Sequence of chain B:
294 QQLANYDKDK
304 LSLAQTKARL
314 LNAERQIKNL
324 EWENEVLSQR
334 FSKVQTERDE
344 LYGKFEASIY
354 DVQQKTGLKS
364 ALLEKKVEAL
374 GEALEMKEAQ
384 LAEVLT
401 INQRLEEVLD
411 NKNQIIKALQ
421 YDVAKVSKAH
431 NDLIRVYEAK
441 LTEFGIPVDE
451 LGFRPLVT

These two protein chains interact to form a complex.

Contacts between the two chains:
Residue E420 in chain A contacts residue V448 in chain B (closest heavy-atom distance 4.0 Å).
Residue R402 in chain A interacts with residue G452 in chain B (closest heavy-atom distance 4.0 Å).
Residue A400 in chain A interacts with residue R454 in chain B (closest heavy-atom distance 4.5 Å).
Residue R402 in chain A interacts with residue E450 in chain B (closest heavy-atom distance 4.5 Å).
Residue G416 in chain A interacts with residue V448 in chain B (closest heavy-atom distance 3.9 Å).
Residue R402 in chain A interacts with residue R454 in chain B (closest heavy-atom distance 3.0 Å).
Residue S419 in chain A is in contact with residue V448 in chain B (closest heavy-atom distance 4.9 Å).
Residue E415 in chain A is in contact with residue E450 in chain B (closest heavy-atom distance 2.8 Å).
Residue E415 in chain A is in contact with residue L451 in chain B (closest heavy-atom distance 4.7 Å).
Residue E415 in chain A interacts with residue V448 in chain B (closest heavy-atom distance 3.9 Å).

Sequence of chain A:
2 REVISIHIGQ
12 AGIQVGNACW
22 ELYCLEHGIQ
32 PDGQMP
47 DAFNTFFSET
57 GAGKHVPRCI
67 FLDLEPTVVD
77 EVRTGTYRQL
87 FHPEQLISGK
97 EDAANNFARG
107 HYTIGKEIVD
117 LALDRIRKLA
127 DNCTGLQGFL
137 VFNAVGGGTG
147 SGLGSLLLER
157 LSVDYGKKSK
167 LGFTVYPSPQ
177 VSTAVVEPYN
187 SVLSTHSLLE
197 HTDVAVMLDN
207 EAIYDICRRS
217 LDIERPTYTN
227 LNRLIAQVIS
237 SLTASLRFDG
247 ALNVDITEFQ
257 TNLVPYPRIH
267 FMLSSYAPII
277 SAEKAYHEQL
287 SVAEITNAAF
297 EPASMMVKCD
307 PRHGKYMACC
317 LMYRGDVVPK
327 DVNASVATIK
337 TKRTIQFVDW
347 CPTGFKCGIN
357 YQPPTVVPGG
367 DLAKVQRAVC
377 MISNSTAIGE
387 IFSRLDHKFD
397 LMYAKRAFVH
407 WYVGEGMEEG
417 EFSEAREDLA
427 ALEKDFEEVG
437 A